Contacts between the two chains:
Residue C107 in chain A contacts residue G2 in chain B (closest heavy-atom distance 3.6 Å).
Residue W14 in chain A interacts with residue P4 in chain B (closest heavy-atom distance 3.6 Å).
Residue P9 in chain A is in contact with residue I6 in chain B (closest heavy-atom distance 3.6 Å).
Residue W12 in chain A interacts with residue P8 in chain B (closest heavy-atom distance 3.4 Å).
Residue V106 in chain A interacts with residue C1 in chain B (closest heavy-atom distance 3.6 Å).
Residue V106 in chain A interacts with residue G2 in chain B (closest heavy-atom distance 4.1 Å).
Residue G10 in chain A contacts residue I6 in chain B (closest heavy-atom distance 4.0 Å).
Residue S11 in chain A is in contact with residue P4 in chain B (closest heavy-atom distance 3.5 Å).
Residue A105 in chain A is in contact with residue G2 in chain B (closest heavy-atom distance 2.9 Å).
Residue W14 in chain A contacts residue G2 in chain B (closest heavy-atom distance 4.1 Å).
Residue S11 in chain A interacts with residue P8 in chain B (closest heavy-atom distance 3.5 Å).
Residue C107 in chain A is in contact with residue C1 in chain B (closest heavy-atom distance 2.0 Å).
Residue A105 in chain A contacts residue C1 in chain B (closest heavy-atom distance 3.6 Å).
Residue E5 in chain A is in contact with residue V9 in chain B (closest heavy-atom distance 4.1 Å).
Residue Q101 in chain A interacts with residue I6 in chain B (closest heavy-atom distance 4.0 Å).
Residue V8 in chain A is in contact with residue I6 in chain B (closest heavy-atom distance 4.0 Å).
Residue V8 in chain A interacts with residue V9 in chain B (closest heavy-atom distance 3.8 Å).
Residue S11 in chain A interacts with residue I6 in chain B (closest heavy-atom distance 3.2 Å).
Residue V8 in chain A contacts residue P8 in chain B (closest heavy-atom distance 4.7 Å).
Residue Q101 in chain A interacts with residue A5 in chain B (closest heavy-atom distance 3.7 Å).
Residue W14 in chain A contacts residue V3 in chain B (closest heavy-atom distance 4.5 Å).
Residue S104 in chain A is in contact with residue V3 in chain B (closest heavy-atom distance 5.0 Å).
Residue L108 in chain A interacts with residue C1 in chain B (closest heavy-atom distance 4.9 Å).
Residue S11 in chain A is in contact with residue Q7 in chain B (closest heavy-atom distance 4.0 Å).
Residue V8 in chain A interacts with residue Q7 in chain B (closest heavy-atom distance 4.3 Å).
Residue T102 in chain A contacts residue I6 in chain B (closest heavy-atom distance 3.9 Å).
Residue A105 in chain A is in contact with residue V3 in chain B (closest heavy-atom distance 5.0 Å).
Residue E5 in chain A is in contact with residue L10 in chain B (closest heavy-atom distance 2.3 Å).
Residue P13 in chain A is in contact with residue P4 in chain B (closest heavy-atom distance 3.8 Å).

This data describes a binding interaction between two proteins.

Sequence of chain B:
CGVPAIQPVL

Sequence of chain A:
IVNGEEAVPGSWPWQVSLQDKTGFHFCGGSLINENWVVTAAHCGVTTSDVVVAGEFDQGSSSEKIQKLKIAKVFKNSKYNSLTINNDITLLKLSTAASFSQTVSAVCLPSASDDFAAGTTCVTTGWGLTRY